The following describes two proteins that form a bound complex.

Sequence of protein 2:
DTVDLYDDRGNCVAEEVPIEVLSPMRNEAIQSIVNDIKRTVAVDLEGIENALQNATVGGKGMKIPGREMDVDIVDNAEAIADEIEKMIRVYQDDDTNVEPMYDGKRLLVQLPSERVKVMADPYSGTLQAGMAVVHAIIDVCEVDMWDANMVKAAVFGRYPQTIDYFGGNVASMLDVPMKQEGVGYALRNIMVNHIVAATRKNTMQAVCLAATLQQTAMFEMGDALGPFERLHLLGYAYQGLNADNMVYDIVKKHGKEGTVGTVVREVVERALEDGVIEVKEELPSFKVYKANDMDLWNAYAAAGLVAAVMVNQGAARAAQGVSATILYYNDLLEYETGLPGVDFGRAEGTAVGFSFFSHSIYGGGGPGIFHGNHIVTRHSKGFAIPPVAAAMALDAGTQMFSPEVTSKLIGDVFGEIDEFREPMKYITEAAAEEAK

Sequence of protein 1:
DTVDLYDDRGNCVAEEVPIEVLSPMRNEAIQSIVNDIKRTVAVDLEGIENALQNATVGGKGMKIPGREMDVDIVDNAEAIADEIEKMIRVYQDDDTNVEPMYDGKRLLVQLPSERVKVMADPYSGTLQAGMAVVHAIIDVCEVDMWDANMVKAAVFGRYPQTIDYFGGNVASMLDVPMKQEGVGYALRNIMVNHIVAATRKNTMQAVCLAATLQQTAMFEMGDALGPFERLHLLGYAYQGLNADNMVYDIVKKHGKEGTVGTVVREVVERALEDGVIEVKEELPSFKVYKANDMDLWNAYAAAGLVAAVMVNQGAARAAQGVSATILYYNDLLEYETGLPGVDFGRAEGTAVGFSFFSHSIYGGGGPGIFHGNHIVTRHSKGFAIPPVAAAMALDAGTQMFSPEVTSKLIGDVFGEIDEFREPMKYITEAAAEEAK

Interface contacts:
Residue A126 in protein 2 is in contact with residue E226 in protein 1 (closest heavy-atom distance 3.0 Å).
Residue R121 in protein 2 interacts with residue L231 in protein 1 (closest heavy-atom distance 3.7 Å).
Residue L231 in protein 2 interacts with residue R121 in protein 1 (closest heavy-atom distance 3.7 Å).
Residue L231 in protein 2 is in contact with residue Q134 in protein 1 (closest heavy-atom distance 3.7 Å).
Residue V189 in protein 2 interacts with residue Y165 in protein 1 (closest heavy-atom distance 3.1 Å).
Residue E226 in protein 2 contacts residue D127 in protein 1 (closest heavy-atom distance 2.7 Å).
Residue M125 in protein 2 is in contact with residue K44 in protein 1 (closest heavy-atom distance 2.7 Å).
Residue K44 in protein 2 interacts with residue M125 in protein 1 (closest heavy-atom distance 2.7 Å).
Residue A126 in protein 2 interacts with residue K44 in protein 1 (closest heavy-atom distance 3.7 Å).
Residue V182 in protein 2 is in contact with residue V189 in protein 1 (closest heavy-atom distance 3.6 Å).
Residue D127 in protein 2 is in contact with residue G190 in protein 1 (closest heavy-atom distance 3.1 Å).
Residue S130 in protein 2 interacts with residue V189 in protein 1 (closest heavy-atom distance 3.7 Å).
Residue E226 in protein 2 interacts with residue A126 in protein 1 (closest heavy-atom distance 3.0 Å).
Residue K44 in protein 2 is in contact with residue A126 in protein 1 (closest heavy-atom distance 3.7 Å).
Residue S130 in protein 2 interacts with residue E226 in protein 1 (closest heavy-atom distance 3.1 Å).
Residue P30 in protein 2 contacts residue V124 in protein 1 (closest heavy-atom distance 3.6 Å).
Residue E226 in protein 2 interacts with residue Q134 in protein 1 (closest heavy-atom distance 3.2 Å).
Residue M227 in protein 2 contacts residue L133 in protein 1 (closest heavy-atom distance 3.6 Å).
Residue P183 in protein 2 contacts residue Q186 in protein 1 (closest heavy-atom distance 3.6 Å).
Residue V40 in protein 2 interacts with residue V124 in protein 1 (closest heavy-atom distance 3.5 Å).
Residue D127 in protein 2 interacts with residue E226 in protein 1 (closest heavy-atom distance 2.7 Å).
Residue M125 in protein 2 is in contact with residue E226 in protein 1 (closest heavy-atom distance 3.5 Å).
Residue Q186 in protein 2 contacts residue P183 in protein 1 (closest heavy-atom distance 3.6 Å).
Residue M31 in protein 2 interacts with residue V124 in protein 1 (closest heavy-atom distance 3.5 Å).
Residue V189 in protein 2 contacts residue L133 in protein 1 (closest heavy-atom distance 3.6 Å).
Residue M31 in protein 2 is in contact with residue E120 in protein 1 (closest heavy-atom distance 3.5 Å).
Residue L133 in protein 2 contacts residue M227 in protein 1 (closest heavy-atom distance 3.6 Å).
Residue L133 in protein 2 interacts with residue V189 in protein 1 (closest heavy-atom distance 3.6 Å).
Residue R32 in protein 2 interacts with residue Y97 in protein 1 (closest heavy-atom distance 3.5 Å).
Residue Y165 in protein 2 contacts residue V189 in protein 1 (closest heavy-atom distance 3.1 Å).
Residue Q186 in protein 2 is in contact with residue D127 in protein 1 (closest heavy-atom distance 2.6 Å).
Residue E120 in protein 2 contacts residue M31 in protein 1 (closest heavy-atom distance 3.5 Å).
Residue E226 in protein 2 interacts with residue S130 in protein 1 (closest heavy-atom distance 3.1 Å).
Residue L231 in protein 2 is in contact with residue M93 in protein 1 (closest heavy-atom distance 3.5 Å).
Residue Q134 in protein 2 contacts residue E226 in protein 1 (closest heavy-atom distance 3.2 Å).
Residue A126 in protein 2 contacts residue A126 in protein 1 (closest heavy-atom distance 3.1 Å).
Residue P128 in protein 2 is in contact with residue A126 in protein 1 (closest heavy-atom distance 3.3 Å).
Residue Y171 in protein 2 contacts residue V189 in protein 1 (closest heavy-atom distance 3.5 Å).
Residue Y97 in protein 2 is in contact with residue R32 in protein 1 (closest heavy-atom distance 3.5 Å).
Residue A192 in protein 2 is in contact with residue A126 in protein 1 (closest heavy-atom distance 3.6 Å).
Residue V124 in protein 2 is in contact with residue M31 in protein 1 (closest heavy-atom distance 3.5 Å).
Residue V189 in protein 2 is in contact with residue S130 in protein 1 (closest heavy-atom distance 3.7 Å).
Residue G188 in protein 2 contacts residue Y165 in protein 1 (closest heavy-atom distance 3.4 Å).
Residue V189 in protein 2 contacts residue Y171 in protein 1 (closest heavy-atom distance 3.5 Å).
Residue M93 in protein 2 interacts with residue L231 in protein 1 (closest heavy-atom distance 3.5 Å).
Residue V124 in protein 2 is in contact with residue V40 in protein 1 (closest heavy-atom distance 3.5 Å).
Residue G190 in protein 2 interacts with residue D127 in protein 1 (closest heavy-atom distance 3.1 Å).
Residue M31 in protein 2 interacts with residue R121 in protein 1 (closest heavy-atom distance 3.5 Å).
Residue A126 in protein 2 contacts residue A192 in protein 1 (closest heavy-atom distance 3.6 Å).
Residue G188 in protein 2 contacts residue M184 in protein 1 (closest heavy-atom distance 3.7 Å).
Residue E226 in protein 2 contacts residue M125 in protein 1 (closest heavy-atom distance 3.5 Å).
Residue A126 in protein 2 contacts residue P128 in protein 1 (closest heavy-atom distance 3.3 Å).
Residue V189 in protein 2 interacts with residue V182 in protein 1 (closest heavy-atom distance 3.6 Å).
Residue G190 in protein 2 is in contact with residue S130 in protein 1 (closest heavy-atom distance 3.3 Å).
Residue D127 in protein 2 interacts with residue Q186 in protein 1 (closest heavy-atom distance 2.6 Å).
Residue Q134 in protein 2 interacts with residue L231 in protein 1 (closest heavy-atom distance 3.7 Å).
Residue S130 in protein 2 contacts residue G190 in protein 1 (closest heavy-atom distance 3.3 Å).
Residue R121 in protein 2 is in contact with residue M31 in protein 1 (closest heavy-atom distance 3.5 Å).
Residue V124 in protein 2 interacts with residue P30 in protein 1 (closest heavy-atom distance 3.6 Å).
Residue Y165 in protein 2 contacts residue G188 in protein 1 (closest heavy-atom distance 3.4 Å).